Residue-level contacts at the interface:
Residue M61 in the first protein is in contact with residue V53 in the second protein (closest heavy-atom distance 3.9 Å).
Residue S22 in the first protein interacts with residue I18 in the second protein (closest heavy-atom distance 3.9 Å).
Residue V57 in the first protein contacts residue E50 in the second protein (closest heavy-atom distance 3.9 Å).
Residue L78 in the first protein is in contact with residue V71 in the second protein (closest heavy-atom distance 3.8 Å).
Residue Q53 in the first protein interacts with residue D47 in the second protein (closest heavy-atom distance 2.9 Å).
Residue N74 in the first protein is in contact with residue V64 in the second protein (closest heavy-atom distance 3.4 Å).
Residue V33 in the first protein is in contact with residue I25 in the second protein (closest heavy-atom distance 3.7 Å).
Residue Q53 in the first protein contacts residue I46 in the second protein (closest heavy-atom distance 3.6 Å).
Residue G60 in the first protein contacts residue V53 in the second protein (closest heavy-atom distance 4.1 Å).
Residue L32 in the first protein interacts with residue R26 in the second protein (closest heavy-atom distance 3.8 Å).
Residue L32 in the first protein is in contact with residue I25 in the second protein (closest heavy-atom distance 3.8 Å).
Residue V57 in the first protein contacts residue V53 in the second protein (closest heavy-atom distance 3.8 Å).
Residue D67 in the first protein interacts with residue E61 in the second protein (closest heavy-atom distance 3.2 Å).
Residue M46 in the first protein is in contact with residue E40 in the second protein (closest heavy-atom distance 3.7 Å).
Residue N74 in the first protein is in contact with residue K68 in the second protein (closest heavy-atom distance 3.4 Å).
Residue E70 in the first protein contacts residue V64 in the second protein (closest heavy-atom distance 3.7 Å).
Residue M46 in the first protein contacts residue V39 in the second protein (closest heavy-atom distance 3.7 Å).
Residue L18 in the first protein contacts residue E12 in the second protein (closest heavy-atom distance 3.9 Å).
Residue H63 in the first protein interacts with residue E61 in the second protein (closest heavy-atom distance 3.1 Å).
Residue S25 in the first protein contacts residue E22 in the second protein (closest heavy-atom distance 2.7 Å).
Residue L32 in the first protein contacts residue H29 in the second protein (closest heavy-atom distance 3.5 Å).
Residue E21 in the first protein interacts with residue H15 in the second protein (closest heavy-atom distance 3.5 Å).
Residue L78 in the first protein interacts with residue A70 in the second protein (closest heavy-atom distance 3.7 Å).
Residue Q50 in the first protein is in contact with residue V39 in the second protein (closest heavy-atom distance 2.9 Å).
Residue D67 in the first protein contacts residue V60 in the second protein (closest heavy-atom distance 3.5 Å).
Residue S25 in the first protein contacts residue I18 in the second protein (closest heavy-atom distance 3.3 Å).
Residue A71 in the first protein interacts with residue T67 in the second protein (closest heavy-atom distance 4.1 Å).
Residue S22 in the first protein contacts residue H15 in the second protein (closest heavy-atom distance 3.3 Å).
Residue M29 in the first protein interacts with residue E22 in the second protein (closest heavy-atom distance 3.7 Å).
Residue M29 in the first protein interacts with residue I18 in the second protein (closest heavy-atom distance 3.2 Å).
Residue M68 in the first protein contacts residue V60 in the second protein (closest heavy-atom distance 4.0 Å).
Residue L78 in the first protein is in contact with residue Q74 in the second protein (closest heavy-atom distance 3.6 Å).
Residue A39 in the first protein interacts with residue M33 in the second protein (closest heavy-atom distance 3.9 Å).
Residue M29 in the first protein contacts residue L21 in the second protein (closest heavy-atom distance 3.8 Å).
Residue S25 in the first protein is in contact with residue I19 in the second protein (closest heavy-atom distance 3.9 Å).
Residue N74 in the first protein is in contact with residue T67 in the second protein (closest heavy-atom distance 3.0 Å).
Residue D77 in the first protein is in contact with residue V71 in the second protein (closest heavy-atom distance 3.9 Å).
Residue R28 in the first protein is in contact with residue E22 in the second protein (closest heavy-atom distance 2.9 Å).
Residue G60 in the first protein contacts residue V57 in the second protein (closest heavy-atom distance 3.7 Å).
Residue D77 in the first protein contacts residue Q74 in the second protein (closest heavy-atom distance 3.3 Å).
Residue M46 in the first protein contacts residue A36 in the second protein (closest heavy-atom distance 3.5 Å).
Residue R56 in the first protein contacts residue E50 in the second protein (closest heavy-atom distance 2.8 Å).
Residue Q50 in the first protein is in contact with residue I46 in the second protein (closest heavy-atom distance 3.8 Å).
Residue N74 in the first protein is in contact with residue V71 in the second protein (closest heavy-atom distance 3.5 Å).
Residue E35 in the first protein interacts with residue H29 in the second protein (closest heavy-atom distance 3.1 Å).
Residue A39 in the first protein is in contact with residue F32 in the second protein (closest heavy-atom distance 4.1 Å).
Residue T43 in the first protein is in contact with residue V39 in the second protein (closest heavy-atom distance 3.7 Å).
Residue M29 in the first protein interacts with residue I25 in the second protein (closest heavy-atom distance 3.8 Å).
Residue I64 in the first protein contacts residue V60 in the second protein (closest heavy-atom distance 4.0 Å).
Residue S36 in the first protein contacts residue F32 in the second protein (closest heavy-atom distance 3.9 Å).
Residue Q50 in the first protein contacts residue G43 in the second protein (closest heavy-atom distance 3.2 Å).
Residue S36 in the first protein contacts residue H29 in the second protein (closest heavy-atom distance 3.1 Å).
Residue I64 in the first protein contacts residue A56 in the second protein (closest heavy-atom distance 3.9 Å).
Residue A71 in the first protein interacts with residue V64 in the second protein (closest heavy-atom distance 4.0 Å).
Residue T43 in the first protein interacts with residue A36 in the second protein (closest heavy-atom distance 3.3 Å).
Residue Q53 in the first protein contacts residue E50 in the second protein (closest heavy-atom distance 2.8 Å).
Residue L18 in the first protein is in contact with residue H15 in the second protein (closest heavy-atom distance 3.6 Å).
Residue I64 in the first protein is in contact with residue V57 in the second protein (closest heavy-atom distance 3.9 Å).
Residue L47 in the first protein is in contact with residue V39 in the second protein (closest heavy-atom distance 4.1 Å).
Residue D67 in the first protein interacts with residue V64 in the second protein (closest heavy-atom distance 3.1 Å).

Sequence of the second protein:
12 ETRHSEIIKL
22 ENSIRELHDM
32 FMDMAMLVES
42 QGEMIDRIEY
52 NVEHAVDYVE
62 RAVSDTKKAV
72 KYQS

Sequence of the first protein:
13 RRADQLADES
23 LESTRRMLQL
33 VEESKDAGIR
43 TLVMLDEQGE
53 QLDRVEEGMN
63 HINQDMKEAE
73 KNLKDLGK

This data describes a binding interaction between two proteins.